These two protein chains interact to form a complex.

Interface contacts:
Residue F169 in chain B interacts with residue L9 in chain A (closest heavy-atom distance 3.0 Å).
Residue G177 in chain B contacts residue E5 in chain A (closest heavy-atom distance 3.5 Å).
Residue C174 in chain B contacts residue E5 in chain A (closest heavy-atom distance 2.8 Å).
Residue S154 in chain B is in contact with residue L10 in chain A (closest heavy-atom distance 4.0 Å).
Residue A172 in chain B interacts with residue L9 in chain A (closest heavy-atom distance 3.8 Å).
Residue T55 in chain B contacts residue G12 in chain A (closest heavy-atom distance 3.9 Å).
Residue V50 in chain B is in contact with residue Y15 in chain A (closest heavy-atom distance 4.0 Å).
Residue S57 in chain B contacts residue P17 in chain A (closest heavy-atom distance 3.8 Å).
Residue R170 in chain B is in contact with residue Y8 in chain A (closest heavy-atom distance 3.7 Å).
Residue S52 in chain B contacts residue P13 in chain A (closest heavy-atom distance 3.4 Å).
Residue S22 in chain B contacts residue Y15 in chain A (closest heavy-atom distance 2.6 Å).
Residue S57 in chain B contacts residue L10 in chain A (closest heavy-atom distance 3.8 Å).
Residue V6 in chain B interacts with residue Y15 in chain A (closest heavy-atom distance 3.6 Å).
Residue T55 in chain B is in contact with residue P13 in chain A (closest heavy-atom distance 3.5 Å).
Residue Q56 in chain B is in contact with residue D11 in chain A (closest heavy-atom distance 3.1 Å).
Residue G152 in chain B contacts residue L9 in chain A (closest heavy-atom distance 2.9 Å).
Residue V173 in chain B interacts with residue D4 in chain A (closest heavy-atom distance 3.7 Å).
Residue G152 in chain B interacts with residue D11 in chain A (closest heavy-atom distance 3.9 Å).
Residue Q56 in chain B is in contact with residue L10 in chain A (closest heavy-atom distance 3.8 Å).
Residue A54 in chain B contacts residue P13 in chain A (closest heavy-atom distance 3.3 Å).
Residue A172 in chain B contacts residue L6 in chain A (closest heavy-atom distance 3.8 Å).
Residue T53 in chain B is in contact with residue P13 in chain A (closest heavy-atom distance 3.8 Å).
Residue S52 in chain B interacts with residue G14 in chain A (closest heavy-atom distance 2.8 Å).
Residue H72 in chain B interacts with residue L10 in chain A (closest heavy-atom distance 3.4 Å).
Residue Q56 in chain B contacts residue G12 in chain A (closest heavy-atom distance 3.8 Å).
Residue T175 in chain B interacts with residue D4 in chain A (closest heavy-atom distance 3.9 Å).
Residue R124 in chain B is in contact with residue Y15 in chain A (closest heavy-atom distance 2.9 Å).
Residue S57 in chain B contacts residue D11 in chain A (closest heavy-atom distance 2.9 Å).
Residue S57 in chain B contacts residue G14 in chain A (closest heavy-atom distance 3.5 Å).
Residue R176 in chain B is in contact with residue E5 in chain A (closest heavy-atom distance 3.8 Å).
Residue K151 in chain B interacts with residue L9 in chain A (closest heavy-atom distance 4.0 Å).
Residue S154 in chain B contacts residue L9 in chain A (closest heavy-atom distance 3.1 Å).
Residue C174 in chain B contacts residue D4 in chain A (closest heavy-atom distance 3.7 Å).
Residue T55 in chain B interacts with residue D11 in chain A (closest heavy-atom distance 4.1 Å).
Residue A171 in chain B contacts residue L6 in chain A (closest heavy-atom distance 3.6 Å).
Residue V147 in chain B interacts with residue L9 in chain A (closest heavy-atom distance 3.6 Å).
Residue A172 in chain B interacts with residue V7 in chain A (closest heavy-atom distance 2.9 Å).
Residue A172 in chain B is in contact with residue E5 in chain A (closest heavy-atom distance 3.8 Å).
Residue Q23 in chain B interacts with residue Y15 in chain A (closest heavy-atom distance 3.9 Å).
Residue L150 in chain B is in contact with residue L9 in chain A (closest heavy-atom distance 3.5 Å).
Residue Q56 in chain B is in contact with residue P13 in chain A (closest heavy-atom distance 4.0 Å).
Residue S57 in chain B contacts residue G12 in chain A (closest heavy-atom distance 2.6 Å).
Residue T175 in chain B is in contact with residue E5 in chain A (closest heavy-atom distance 3.9 Å).
Residue G7 in chain B is in contact with residue Y15 in chain A (closest heavy-atom distance 4.0 Å).
Residue R124 in chain B interacts with residue G14 in chain A (closest heavy-atom distance 3.1 Å).
Residue A171 in chain B interacts with residue V7 in chain A (closest heavy-atom distance 3.1 Å).
Residue L28 in chain B contacts residue I18 in chain A (closest heavy-atom distance 3.7 Å).
Residue Q24 in chain B interacts with residue Y15 in chain A (closest heavy-atom distance 3.5 Å).
Residue V173 in chain B interacts with residue E5 in chain A (closest heavy-atom distance 3.7 Å).
Residue A171 in chain B interacts with residue Y8 in chain A (closest heavy-atom distance 4.2 Å).
Residue H72 in chain B interacts with residue Y8 in chain A (closest heavy-atom distance 3.7 Å).
Residue V6 in chain B interacts with residue G14 in chain A (closest heavy-atom distance 4.0 Å).
Residue K151 in chain B contacts residue L10 in chain A (closest heavy-atom distance 3.4 Å).
Residue S153 in chain B is in contact with residue L9 in chain A (closest heavy-atom distance 3.6 Å).
Residue R26 in chain B is in contact with residue Y15 in chain A (closest heavy-atom distance 4.0 Å).
Residue C174 in chain B interacts with residue V7 in chain A (closest heavy-atom distance 3.7 Å).
Residue G73 in chain B contacts residue L10 in chain A (closest heavy-atom distance 3.7 Å).
Residue K151 in chain B is in contact with residue D11 in chain A (closest heavy-atom distance 3.5 Å).
Residue R124 in chain B is in contact with residue P17 in chain A (closest heavy-atom distance 3.8 Å).
Residue F58 in chain B interacts with residue L10 in chain A (closest heavy-atom distance 3.9 Å).

Sequence of chain B:
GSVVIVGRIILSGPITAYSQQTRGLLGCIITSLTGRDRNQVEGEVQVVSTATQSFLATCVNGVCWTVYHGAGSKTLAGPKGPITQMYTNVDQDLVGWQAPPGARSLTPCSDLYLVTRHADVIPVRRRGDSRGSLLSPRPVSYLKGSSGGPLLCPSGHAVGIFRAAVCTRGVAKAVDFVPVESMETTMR

Sequence of chain A:
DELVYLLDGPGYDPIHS